Sequence of the first protein:
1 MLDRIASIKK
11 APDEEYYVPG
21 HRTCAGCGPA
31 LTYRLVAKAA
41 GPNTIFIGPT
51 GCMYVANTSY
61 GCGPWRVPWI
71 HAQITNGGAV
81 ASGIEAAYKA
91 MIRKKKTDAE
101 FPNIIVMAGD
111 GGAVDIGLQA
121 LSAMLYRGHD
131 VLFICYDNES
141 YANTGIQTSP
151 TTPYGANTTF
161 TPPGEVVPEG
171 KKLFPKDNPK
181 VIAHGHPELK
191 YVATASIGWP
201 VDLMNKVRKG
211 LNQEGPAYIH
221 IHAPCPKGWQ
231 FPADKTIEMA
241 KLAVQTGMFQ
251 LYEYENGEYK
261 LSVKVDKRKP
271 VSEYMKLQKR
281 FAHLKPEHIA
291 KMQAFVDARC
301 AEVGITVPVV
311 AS

Sequence of the second protein:
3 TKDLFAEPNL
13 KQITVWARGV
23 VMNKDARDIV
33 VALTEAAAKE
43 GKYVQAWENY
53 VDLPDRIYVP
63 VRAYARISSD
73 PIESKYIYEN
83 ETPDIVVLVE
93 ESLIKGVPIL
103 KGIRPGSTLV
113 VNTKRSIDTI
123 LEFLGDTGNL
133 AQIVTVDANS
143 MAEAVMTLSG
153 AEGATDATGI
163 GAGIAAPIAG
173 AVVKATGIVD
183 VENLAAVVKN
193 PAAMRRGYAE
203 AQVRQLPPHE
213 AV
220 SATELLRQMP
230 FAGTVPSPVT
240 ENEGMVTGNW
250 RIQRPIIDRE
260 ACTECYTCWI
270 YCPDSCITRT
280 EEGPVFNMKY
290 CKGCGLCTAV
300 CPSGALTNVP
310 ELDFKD

This data describes a binding interaction between two proteins.

Interface contacts:
Residue G198 in the first protein contacts residue Y270 in the second protein (closest heavy-atom distance 3.1 Å).
Residue A233 in the first protein contacts residue L295 in the second protein (closest heavy-atom distance 3.4 Å).
Residue H21 in the first protein interacts with residue T246 in the second protein (closest heavy-atom distance 3.5 Å).
Residue C24 in the first protein contacts residue R58 in the second protein (closest heavy-atom distance 3.5 Å).
Residue V67 in the first protein interacts with residue S236 in the second protein (closest heavy-atom distance 3.1 Å).
Residue A56 in the first protein contacts residue R58 in the second protein (closest heavy-atom distance 3.4 Å).
Residue C52 in the first protein contacts residue R58 in the second protein (closest heavy-atom distance 3.5 Å).
Residue I8 in the first protein contacts residue Y265 in the second protein (closest heavy-atom distance 3.5 Å).
Residue R66 in the first protein is in contact with residue V238 in the second protein (closest heavy-atom distance 3.6 Å).
Residue W65 in the first protein is in contact with residue P237 in the second protein (closest heavy-atom distance 3.2 Å).
Residue G20 in the first protein interacts with residue N241 in the second protein (closest heavy-atom distance 2.6 Å).
Residue N157 in the first protein interacts with residue L150 in the second protein (closest heavy-atom distance 3.2 Å).
Residue P12 in the first protein contacts residue W268 in the second protein (closest heavy-atom distance 3.5 Å).
Residue Y17 in the first protein interacts with residue S274 in the second protein (closest heavy-atom distance 2.8 Å).
Residue D234 in the first protein interacts with residue C293 in the second protein (closest heavy-atom distance 3.2 Å).
Residue H21 in the first protein interacts with residue D273 in the second protein (closest heavy-atom distance 3.2 Å).
Residue T23 in the first protein interacts with residue K291 in the second protein (closest heavy-atom distance 2.4 Å).
Residue G20 in the first protein interacts with residue M244 in the second protein (closest heavy-atom distance 3.2 Å).
Residue E15 in the first protein is in contact with residue W268 in the second protein (closest heavy-atom distance 3.6 Å).
Residue P19 in the first protein interacts with residue N241 in the second protein (closest heavy-atom distance 2.9 Å).
Residue R66 in the first protein interacts with residue S236 in the second protein (closest heavy-atom distance 3.4 Å).
Residue A11 in the first protein is in contact with residue R278 in the second protein (closest heavy-atom distance 3.2 Å).
Residue K9 in the first protein contacts residue R278 in the second protein (closest heavy-atom distance 2.9 Å).
Residue A25 in the first protein is in contact with residue Y60 in the second protein (closest heavy-atom distance 3.5 Å).
Residue V18 in the first protein contacts residue T239 in the second protein (closest heavy-atom distance 3.4 Å).
Residue T23 in the first protein is in contact with residue W249 in the second protein (closest heavy-atom distance 3.0 Å).
Residue Y60 in the first protein is in contact with residue V53 in the second protein (closest heavy-atom distance 2.9 Å).
Residue D234 in the first protein contacts residue G294 in the second protein (closest heavy-atom distance 3.3 Å).
Residue K227 in the first protein interacts with residue D57 in the second protein (closest heavy-atom distance 2.7 Å).
Residue H21 in the first protein is in contact with residue K291 in the second protein (closest heavy-atom distance 3.0 Å).
Residue D13 in the first protein is in contact with residue R278 in the second protein (closest heavy-atom distance 3.2 Å).
Residue W65 in the first protein interacts with residue S236 in the second protein (closest heavy-atom distance 3.1 Å).
Residue R22 in the first protein contacts residue M244 in the second protein (closest heavy-atom distance 3.5 Å).
Residue T159 in the first protein contacts residue L150 in the second protein (closest heavy-atom distance 3.4 Å).
Residue R22 in the first protein contacts residue D54 in the second protein (closest heavy-atom distance 2.6 Å).
Residue R34 in the first protein contacts residue C271 in the second protein (closest heavy-atom distance 2.8 Å).
Residue C24 in the first protein interacts with residue I59 in the second protein (closest heavy-atom distance 3.4 Å).
Residue P19 in the first protein contacts residue D273 in the second protein (closest heavy-atom distance 3.2 Å).
Residue R34 in the first protein contacts residue S274 in the second protein (closest heavy-atom distance 3.2 Å).
Residue G26 in the first protein is in contact with residue C293 in the second protein (closest heavy-atom distance 3.3 Å).
Residue G63 in the first protein contacts residue P237 in the second protein (closest heavy-atom distance 3.2 Å).
Residue R22 in the first protein is in contact with residue R58 in the second protein (closest heavy-atom distance 3.1 Å).
Residue S59 in the first protein is in contact with residue M244 in the second protein (closest heavy-atom distance 3.2 Å).
Residue R66 in the first protein is in contact with residue P237 in the second protein (closest heavy-atom distance 3.4 Å).
Residue R34 in the first protein interacts with residue W268 in the second protein (closest heavy-atom distance 2.6 Å).
Residue A25 in the first protein contacts residue I59 in the second protein (closest heavy-atom distance 3.4 Å).
Residue K38 in the first protein is in contact with residue W268 in the second protein (closest heavy-atom distance 3.5 Å).
Residue G63 in the first protein contacts residue N241 in the second protein (closest heavy-atom distance 3.2 Å).
Residue N143 in the first protein interacts with residue P56 in the second protein (closest heavy-atom distance 3.4 Å).
Residue H21 in the first protein interacts with residue P272 in the second protein (closest heavy-atom distance 3.5 Å).
Residue D234 in the first protein contacts residue L295 in the second protein (closest heavy-atom distance 3.5 Å).
Residue D234 in the first protein contacts residue A298 in the second protein (closest heavy-atom distance 3.3 Å).
Residue C62 in the first protein is in contact with residue N241 in the second protein (closest heavy-atom distance 3.3 Å).
Residue N143 in the first protein contacts residue R58 in the second protein (closest heavy-atom distance 2.8 Å).
Residue L31 in the first protein contacts residue I269 in the second protein (closest heavy-atom distance 3.4 Å).
Residue R22 in the first protein interacts with residue P56 in the second protein (closest heavy-atom distance 2.8 Å).
Residue H21 in the first protein interacts with residue M244 in the second protein (closest heavy-atom distance 3.5 Å).
Residue I197 in the first protein interacts with residue Y270 in the second protein (closest heavy-atom distance 3.3 Å).
Residue P19 in the first protein contacts residue S274 in the second protein (closest heavy-atom distance 3.3 Å).
Residue P200 in the first protein interacts with residue Y270 in the second protein (closest heavy-atom distance 3.4 Å).